This data describes a binding interaction between two proteins.

Sequence of the first protein:
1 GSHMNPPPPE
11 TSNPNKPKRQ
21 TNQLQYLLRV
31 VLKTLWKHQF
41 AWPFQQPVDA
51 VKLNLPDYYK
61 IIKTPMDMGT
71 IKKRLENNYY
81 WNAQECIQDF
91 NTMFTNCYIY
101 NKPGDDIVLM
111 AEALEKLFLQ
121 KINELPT

Sequence of the second protein:
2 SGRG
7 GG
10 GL

Residue-level contacts at the interface:
Residue D57 in the first protein interacts with residue S2 in the second protein (closest heavy-atom distance 4.7 Å).
Residue I61 in the first protein is in contact with residue S2 in the second protein (closest heavy-atom distance 3.4 Å).
Residue Y100 in the first protein contacts residue G5 in the second protein (closest heavy-atom distance 3.5 Å).
Residue L109 in the first protein is in contact with residue L11 in the second protein (closest heavy-atom distance 4.0 Å).
Residue D106 in the first protein contacts residue G10 in the second protein (closest heavy-atom distance 3.5 Å).
Residue I61 in the first protein interacts with residue G3 in the second protein (closest heavy-atom distance 3.6 Å).
Residue L55 in the first protein is in contact with residue R4 in the second protein (closest heavy-atom distance 4.2 Å).
Residue I99 in the first protein is in contact with residue S2 in the second protein (closest heavy-atom distance 2.9 Å).
Residue P56 in the first protein interacts with residue R4 in the second protein (closest heavy-atom distance 3.5 Å).
Residue M110 in the first protein interacts with residue L11 in the second protein (closest heavy-atom distance 3.8 Å).
Residue D105 in the first protein is in contact with residue G5 in the second protein (closest heavy-atom distance 4.4 Å).
Residue N101 in the first protein interacts with residue G5 in the second protein (closest heavy-atom distance 4.0 Å).
Residue D106 in the first protein interacts with residue L11 in the second protein (closest heavy-atom distance 3.4 Å).
Residue D106 in the first protein interacts with residue G7 in the second protein (closest heavy-atom distance 4.3 Å).
Residue D57 in the first protein contacts residue R4 in the second protein (closest heavy-atom distance 2.8 Å).
Residue N54 in the first protein is in contact with residue R4 in the second protein (closest heavy-atom distance 3.1 Å).
Residue Y100 in the first protein contacts residue R4 in the second protein (closest heavy-atom distance 3.4 Å).
Residue D57 in the first protein interacts with residue G3 in the second protein (closest heavy-atom distance 3.3 Å).
Residue N101 in the first protein interacts with residue S2 in the second protein (closest heavy-atom distance 4.7 Å).
Residue F40 in the first protein is in contact with residue L11 in the second protein (closest heavy-atom distance 3.5 Å).
Residue L55 in the first protein interacts with residue G5 in the second protein (closest heavy-atom distance 3.5 Å).
Residue D106 in the first protein contacts residue G8 in the second protein (closest heavy-atom distance 3.5 Å).
Residue Y100 in the first protein is in contact with residue G3 in the second protein (closest heavy-atom distance 2.8 Å).
Residue Y100 in the first protein is in contact with residue S2 in the second protein (closest heavy-atom distance 3.4 Å).
Residue N101 in the first protein interacts with residue G3 in the second protein (closest heavy-atom distance 5.0 Å).
Residue I99 in the first protein is in contact with residue G3 in the second protein (closest heavy-atom distance 4.7 Å).